Residue-level contacts at the interface:
Residue K166 in protein 2 contacts residue E380 in protein 1 (closest heavy-atom distance 3.0 Å).
Residue A192 in protein 2 interacts with residue R373 in protein 1 (closest heavy-atom distance 3.2 Å).
Residue K166 in protein 2 is in contact with residue L384 in protein 1 (closest heavy-atom distance 4.5 Å).
Residue K193 in protein 2 interacts with residue R373 in protein 1 (closest heavy-atom distance 3.0 Å).
Residue R163 in protein 2 interacts with residue E380 in protein 1 (closest heavy-atom distance 4.9 Å).
Residue A196 in protein 2 contacts residue R373 in protein 1 (closest heavy-atom distance 3.5 Å).

Sequence of protein 1:
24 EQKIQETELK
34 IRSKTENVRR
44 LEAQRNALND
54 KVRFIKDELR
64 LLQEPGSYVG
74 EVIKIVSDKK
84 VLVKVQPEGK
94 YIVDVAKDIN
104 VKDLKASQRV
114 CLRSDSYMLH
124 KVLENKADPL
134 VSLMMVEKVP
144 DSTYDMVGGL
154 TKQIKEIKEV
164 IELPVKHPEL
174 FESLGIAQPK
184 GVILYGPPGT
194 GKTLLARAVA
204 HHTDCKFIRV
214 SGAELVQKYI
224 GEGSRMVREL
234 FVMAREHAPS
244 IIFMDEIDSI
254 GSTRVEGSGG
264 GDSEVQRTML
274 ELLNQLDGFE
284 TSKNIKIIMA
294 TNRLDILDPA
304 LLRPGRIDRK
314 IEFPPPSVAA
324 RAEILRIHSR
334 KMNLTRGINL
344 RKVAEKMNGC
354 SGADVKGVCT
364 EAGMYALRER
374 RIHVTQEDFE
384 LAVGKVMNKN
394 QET

This data describes a binding interaction between two proteins.

Sequence of protein 2:
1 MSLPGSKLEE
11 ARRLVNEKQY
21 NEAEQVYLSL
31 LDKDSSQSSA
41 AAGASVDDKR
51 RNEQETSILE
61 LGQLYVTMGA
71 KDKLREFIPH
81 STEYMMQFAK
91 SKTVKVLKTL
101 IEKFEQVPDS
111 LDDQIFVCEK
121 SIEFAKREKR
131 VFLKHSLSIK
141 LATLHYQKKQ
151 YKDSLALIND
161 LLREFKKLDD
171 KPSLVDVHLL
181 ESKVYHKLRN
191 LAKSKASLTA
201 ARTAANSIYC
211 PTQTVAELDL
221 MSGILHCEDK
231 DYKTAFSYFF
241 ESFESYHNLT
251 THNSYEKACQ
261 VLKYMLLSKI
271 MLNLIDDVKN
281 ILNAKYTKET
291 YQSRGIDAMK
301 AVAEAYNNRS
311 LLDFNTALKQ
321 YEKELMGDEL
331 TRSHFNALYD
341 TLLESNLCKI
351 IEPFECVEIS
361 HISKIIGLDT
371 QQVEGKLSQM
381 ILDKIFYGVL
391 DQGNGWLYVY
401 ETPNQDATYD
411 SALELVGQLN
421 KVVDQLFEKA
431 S